Sequence of chain B:
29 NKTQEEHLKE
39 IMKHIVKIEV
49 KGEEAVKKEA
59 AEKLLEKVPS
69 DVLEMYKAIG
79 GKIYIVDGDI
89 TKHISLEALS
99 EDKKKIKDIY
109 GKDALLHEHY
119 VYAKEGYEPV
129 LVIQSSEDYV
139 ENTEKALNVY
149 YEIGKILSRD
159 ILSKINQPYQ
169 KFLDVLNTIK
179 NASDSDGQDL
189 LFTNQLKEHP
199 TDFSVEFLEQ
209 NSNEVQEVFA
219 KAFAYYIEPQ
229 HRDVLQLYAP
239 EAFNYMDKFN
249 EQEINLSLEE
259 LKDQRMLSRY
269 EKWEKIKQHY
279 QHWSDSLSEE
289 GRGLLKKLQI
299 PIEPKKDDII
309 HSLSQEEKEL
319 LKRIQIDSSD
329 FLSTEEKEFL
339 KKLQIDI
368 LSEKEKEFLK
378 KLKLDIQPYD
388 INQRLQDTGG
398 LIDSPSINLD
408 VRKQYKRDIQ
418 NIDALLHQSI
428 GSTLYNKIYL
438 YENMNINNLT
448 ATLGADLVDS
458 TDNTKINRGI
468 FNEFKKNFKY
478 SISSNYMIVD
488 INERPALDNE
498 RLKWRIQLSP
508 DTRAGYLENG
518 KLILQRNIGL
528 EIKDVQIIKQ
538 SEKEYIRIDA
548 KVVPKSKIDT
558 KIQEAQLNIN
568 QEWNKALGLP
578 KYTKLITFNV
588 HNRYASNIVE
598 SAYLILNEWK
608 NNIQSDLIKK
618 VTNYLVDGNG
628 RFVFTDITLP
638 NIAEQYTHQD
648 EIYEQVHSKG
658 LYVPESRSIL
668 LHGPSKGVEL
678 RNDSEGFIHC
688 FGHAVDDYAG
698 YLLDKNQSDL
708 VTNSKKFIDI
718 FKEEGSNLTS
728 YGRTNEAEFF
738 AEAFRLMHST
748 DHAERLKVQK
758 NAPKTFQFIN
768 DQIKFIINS

Sequence of chain A:
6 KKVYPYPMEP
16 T

Contacts between the two chains:
Residue H654 in chain B interacts with residue P12 in chain A (closest heavy-atom distance 4.7 Å).
Residue G683 in chain B contacts residue Y11 in chain A (closest heavy-atom distance 3.5 Å).
Residue H645 in chain B contacts residue K6 in chain A (closest heavy-atom distance 2.9 Å).
Residue S655 in chain B contacts residue P10 in chain A (closest heavy-atom distance 4.1 Å).
Residue E662 in chain B contacts residue K7 in chain A (closest heavy-atom distance 3.7 Å).
Residue L658 in chain B is in contact with residue P10 in chain A (closest heavy-atom distance 3.3 Å).
Residue E676 in chain B contacts residue E14 in chain A (closest heavy-atom distance 3.0 Å).
Residue L677 in chain B is in contact with residue Y11 in chain A (closest heavy-atom distance 2.9 Å).
Residue H686 in chain B interacts with residue P10 in chain A (closest heavy-atom distance 4.0 Å).
Residue G674 in chain B interacts with residue P12 in chain A (closest heavy-atom distance 3.3 Å).
Residue C687 in chain B contacts residue Y9 in chain A (closest heavy-atom distance 4.6 Å).
Residue K673 in chain B is in contact with residue P12 in chain A (closest heavy-atom distance 4.7 Å).
Residue L658 in chain B interacts with residue V8 in chain A (closest heavy-atom distance 3.1 Å).
Residue P661 in chain B interacts with residue V8 in chain A (closest heavy-atom distance 4.1 Å).
Residue K656 in chain B interacts with residue P12 in chain A (closest heavy-atom distance 4.5 Å).
Residue S331 in chain B interacts with residue P15 in chain A (closest heavy-atom distance 4.3 Å).
Residue H690 in chain B contacts residue P10 in chain A (closest heavy-atom distance 4.2 Å).
Residue Y728 in chain B contacts residue P10 in chain A (closest heavy-atom distance 3.2 Å).
Residue S655 in chain B contacts residue P12 in chain A (closest heavy-atom distance 3.2 Å).
Residue G657 in chain B interacts with residue P10 in chain A (closest heavy-atom distance 3.7 Å).
Residue P661 in chain B contacts residue K7 in chain A (closest heavy-atom distance 3.5 Å).
Residue C687 in chain B interacts with residue Y11 in chain A (closest heavy-atom distance 4.2 Å).
Residue G657 in chain B contacts residue Y9 in chain A (closest heavy-atom distance 4.4 Å).
Residue H654 in chain B contacts residue M13 in chain A (closest heavy-atom distance 3.5 Å).
Residue Y728 in chain B is in contact with residue Y11 in chain A (closest heavy-atom distance 3.3 Å).
Residue A734 in chain B is in contact with residue Y9 in chain A (closest heavy-atom distance 4.3 Å).
Residue K656 in chain B interacts with residue Y11 in chain A (closest heavy-atom distance 3.0 Å).
Residue V653 in chain B interacts with residue P10 in chain A (closest heavy-atom distance 4.0 Å).
Residue Y659 in chain B interacts with residue Y9 in chain A (closest heavy-atom distance 3.1 Å).
Residue P661 in chain B is in contact with residue Y9 in chain A (closest heavy-atom distance 3.5 Å).
Residue K656 in chain B contacts residue M13 in chain A (closest heavy-atom distance 4.5 Å).
Residue V675 in chain B is in contact with residue P12 in chain A (closest heavy-atom distance 2.8 Å).
Residue K673 in chain B contacts residue E14 in chain A (closest heavy-atom distance 2.7 Å).
Residue S655 in chain B interacts with residue Y11 in chain A (closest heavy-atom distance 3.1 Å).
Residue H686 in chain B is in contact with residue Y11 in chain A (closest heavy-atom distance 3.2 Å).
Residue T332 in chain B interacts with residue T16 in chain A (closest heavy-atom distance 4.4 Å).
Residue S655 in chain B contacts residue M13 in chain A (closest heavy-atom distance 3.9 Å).
Residue V660 in chain B contacts residue V8 in chain A (closest heavy-atom distance 3.7 Å).
Residue Y659 in chain B is in contact with residue V8 in chain A (closest heavy-atom distance 2.6 Å).
Residue E682 in chain B is in contact with residue Y11 in chain A (closest heavy-atom distance 4.4 Å).
Residue G674 in chain B is in contact with residue M13 in chain A (closest heavy-atom distance 3.6 Å).
Residue L658 in chain B interacts with residue Y9 in chain A (closest heavy-atom distance 3.0 Å).
Residue E735 in chain B contacts residue P10 in chain A (closest heavy-atom distance 3.7 Å).
Residue G674 in chain B is in contact with residue Y11 in chain A (closest heavy-atom distance 4.4 Å).
Residue E662 in chain B interacts with residue K6 in chain A (closest heavy-atom distance 3.5 Å).
Residue Y728 in chain B interacts with residue P12 in chain A (closest heavy-atom distance 3.7 Å).
Residue L658 in chain B interacts with residue Y11 in chain A (closest heavy-atom distance 4.7 Å).
Residue K673 in chain B contacts residue M13 in chain A (closest heavy-atom distance 3.0 Å).
Residue E739 in chain B is in contact with residue Y11 in chain A (closest heavy-atom distance 3.3 Å).
Residue R742 in chain B is in contact with residue Y11 in chain A (closest heavy-atom distance 3.4 Å).
Residue G674 in chain B interacts with residue E14 in chain A (closest heavy-atom distance 2.6 Å).
Residue D647 in chain B is in contact with residue K6 in chain A (closest heavy-atom distance 3.7 Å).
Residue L707 in chain B contacts residue Y9 in chain A (closest heavy-atom distance 2.8 Å).
Residue V675 in chain B is in contact with residue E14 in chain A (closest heavy-atom distance 3.8 Å).
Residue S672 in chain B interacts with residue M13 in chain A (closest heavy-atom distance 4.0 Å).
Residue L677 in chain B contacts residue E14 in chain A (closest heavy-atom distance 4.8 Å).
Residue H690 in chain B is in contact with residue Y9 in chain A (closest heavy-atom distance 3.1 Å).
Residue G657 in chain B contacts residue Y11 in chain A (closest heavy-atom distance 2.9 Å).
Residue E735 in chain B is in contact with residue Y9 in chain A (closest heavy-atom distance 3.4 Å).
Residue V675 in chain B contacts residue M13 in chain A (closest heavy-atom distance 3.6 Å).

This data describes a binding interaction between two proteins.